Sequence of protein 1:
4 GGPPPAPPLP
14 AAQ

Contacts between the two chains:
Residue M130 in protein 2 contacts residue L12 in protein 1 (closest heavy-atom distance 4.4 Å).
Residue Y6 in protein 2 is in contact with residue P10 in protein 1 (closest heavy-atom distance 3.0 Å).
Residue A1 in protein 2 contacts residue A9 in protein 1 (closest heavy-atom distance 3.4 Å).
Residue Y6 in protein 2 is in contact with residue A9 in protein 1 (closest heavy-atom distance 4.0 Å).
Residue S137 in protein 2 is in contact with residue P11 in protein 1 (closest heavy-atom distance 5.0 Å).
Residue Y139 in protein 2 interacts with residue P7 in protein 1 (closest heavy-atom distance 4.0 Å).
Residue W31 in protein 2 is in contact with residue P6 in protein 1 (closest heavy-atom distance 3.6 Å).
Residue Y139 in protein 2 contacts residue P10 in protein 1 (closest heavy-atom distance 3.4 Å).
Residue N9 in protein 2 is in contact with residue L12 in protein 1 (closest heavy-atom distance 4.0 Å).
Residue Y6 in protein 2 contacts residue P13 in protein 1 (closest heavy-atom distance 5.0 Å).
Residue A1 in protein 2 is in contact with residue P10 in protein 1 (closest heavy-atom distance 4.1 Å).
Residue W3 in protein 2 interacts with residue P8 in protein 1 (closest heavy-atom distance 3.8 Å).
Residue Y6 in protein 2 contacts residue L12 in protein 1 (closest heavy-atom distance 3.9 Å).
Residue A5 in protein 2 contacts residue L12 in protein 1 (closest heavy-atom distance 4.1 Å).
Residue W31 in protein 2 is in contact with residue P7 in protein 1 (closest heavy-atom distance 3.3 Å).
Residue H133 in protein 2 interacts with residue P13 in protein 1 (closest heavy-atom distance 3.2 Å).
Residue Y139 in protein 2 interacts with residue A9 in protein 1 (closest heavy-atom distance 4.3 Å).
Residue H133 in protein 2 interacts with residue P11 in protein 1 (closest heavy-atom distance 3.0 Å).
Residue H133 in protein 2 contacts residue L12 in protein 1 (closest heavy-atom distance 3.6 Å).
Residue W3 in protein 2 contacts residue P10 in protein 1 (closest heavy-atom distance 3.5 Å).
Residue W3 in protein 2 interacts with residue P6 in protein 1 (closest heavy-atom distance 4.6 Å).
Residue Y139 in protein 2 interacts with residue P8 in protein 1 (closest heavy-atom distance 2.4 Å).
Residue A1 in protein 2 contacts residue L12 in protein 1 (closest heavy-atom distance 4.8 Å).
Residue W3 in protein 2 is in contact with residue A9 in protein 1 (closest heavy-atom distance 3.5 Å).
Residue L134 in protein 2 interacts with residue P10 in protein 1 (closest heavy-atom distance 4.0 Å).
Residue W3 in protein 2 is in contact with residue P7 in protein 1 (closest heavy-atom distance 2.9 Å).
Residue Y6 in protein 2 is in contact with residue P11 in protein 1 (closest heavy-atom distance 3.2 Å).
Residue S137 in protein 2 contacts residue P10 in protein 1 (closest heavy-atom distance 4.1 Å).
Residue G2 in protein 2 interacts with residue A9 in protein 1 (closest heavy-atom distance 3.6 Å).

The following describes two proteins that form a bound complex.

Sequence of protein 2:
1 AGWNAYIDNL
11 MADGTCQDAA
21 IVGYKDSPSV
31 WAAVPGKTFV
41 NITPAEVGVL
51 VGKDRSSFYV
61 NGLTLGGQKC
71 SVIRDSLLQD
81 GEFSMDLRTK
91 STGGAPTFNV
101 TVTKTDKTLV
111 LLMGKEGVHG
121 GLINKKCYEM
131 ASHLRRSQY